Contacts between the two chains:
Residue K142 in chain B is in contact with residue N4 in chain A (closest heavy-atom distance 3.8 Å).
Residue L73 in chain B interacts with residue C8 in chain A (closest heavy-atom distance 4.1 Å).
Residue V231 in chain B interacts with residue I1 in chain A (closest heavy-atom distance 4.1 Å).
Residue Q313 in chain B is in contact with residue K6 in chain A (closest heavy-atom distance 3.1 Å).
Residue K312 in chain B interacts with residue G9 in chain A (closest heavy-atom distance 4.4 Å).
Residue R148 in chain B contacts residue N4 in chain A (closest heavy-atom distance 4.9 Å).
Residue V140 in chain B interacts with residue N4 in chain A (closest heavy-atom distance 3.7 Å).
Residue R148 in chain B contacts residue D7 in chain A (closest heavy-atom distance 4.1 Å).
Residue Q313 in chain B is in contact with residue C8 in chain A (closest heavy-atom distance 4.9 Å).
Residue T230 in chain B is in contact with residue I1 in chain A (closest heavy-atom distance 4.6 Å).
Residue E250 in chain B contacts residue L10 in chain A (closest heavy-atom distance 3.0 Å).
Residue V251 in chain B is in contact with residue F11 in chain A (closest heavy-atom distance 4.4 Å).
Residue V139 in chain B is in contact with residue N4 in chain A (closest heavy-atom distance 3.3 Å).
Residue N311 in chain B is in contact with residue C8 in chain A (closest heavy-atom distance 4.1 Å).
Residue L227 in chain B contacts residue L10 in chain A (closest heavy-atom distance 4.4 Å).
Residue V139 in chain B contacts residue C8 in chain A (closest heavy-atom distance 4.1 Å).
Residue N311 in chain B is in contact with residue G9 in chain A (closest heavy-atom distance 3.3 Å).
Residue A247 in chain B contacts residue F11 in chain A (closest heavy-atom distance 3.6 Å).
Residue A247 in chain B contacts residue L2 in chain A (closest heavy-atom distance 3.4 Å).
Residue E250 in chain B is in contact with residue F11 in chain A (closest heavy-atom distance 4.4 Å).
Residue K246 in chain B interacts with residue F11 in chain A (closest heavy-atom distance 4.4 Å).
Residue T244 in chain B is in contact with residue I1 in chain A (closest heavy-atom distance 4.4 Å).
Residue V251 in chain B interacts with residue L5 in chain A (closest heavy-atom distance 3.7 Å).
Residue T243 in chain B is in contact with residue L2 in chain A (closest heavy-atom distance 3.2 Å).
Residue Q313 in chain B contacts residue G9 in chain A (closest heavy-atom distance 4.1 Å).
Residue M310 in chain B is in contact with residue G9 in chain A (closest heavy-atom distance 4.5 Å).
Residue V231 in chain B contacts residue L5 in chain A (closest heavy-atom distance 4.4 Å).
Residue R136 in chain B is in contact with residue G9 in chain A (closest heavy-atom distance 4.8 Å).
Residue R136 in chain B is in contact with residue C8 in chain A (closest heavy-atom distance 3.1 Å).
Residue T243 in chain B interacts with residue F11 in chain A (closest heavy-atom distance 4.0 Å).
Residue M254 in chain B is in contact with residue L10 in chain A (closest heavy-atom distance 4.8 Å).
Residue A234 in chain B is in contact with residue I1 in chain A (closest heavy-atom distance 4.0 Å).
Residue V140 in chain B interacts with residue C8 in chain A (closest heavy-atom distance 4.2 Å).
Residue V140 in chain B is in contact with residue I1 in chain A (closest heavy-atom distance 4.4 Å).
Residue V251 in chain B contacts residue L10 in chain A (closest heavy-atom distance 4.0 Å).
Residue N74 in chain B contacts residue D7 in chain A (closest heavy-atom distance 4.8 Å).
Residue Q313 in chain B interacts with residue D7 in chain A (closest heavy-atom distance 3.7 Å).
Residue L73 in chain B is in contact with residue D7 in chain A (closest heavy-atom distance 3.3 Å).
Residue R136 in chain B interacts with residue L10 in chain A (closest heavy-atom distance 3.6 Å).
Residue T244 in chain B contacts residue L2 in chain A (closest heavy-atom distance 3.7 Å).
Residue A247 in chain B is in contact with residue L5 in chain A (closest heavy-atom distance 4.2 Å).
Residue V140 in chain B is in contact with residue L5 in chain A (closest heavy-atom distance 3.8 Å).
Residue M258 in chain B interacts with residue L10 in chain A (closest heavy-atom distance 4.1 Å).
Residue K312 in chain B interacts with residue F11 in chain A (closest heavy-atom distance 4.5 Å).

The following describes two proteins that form a bound complex.

Sequence of chain B:
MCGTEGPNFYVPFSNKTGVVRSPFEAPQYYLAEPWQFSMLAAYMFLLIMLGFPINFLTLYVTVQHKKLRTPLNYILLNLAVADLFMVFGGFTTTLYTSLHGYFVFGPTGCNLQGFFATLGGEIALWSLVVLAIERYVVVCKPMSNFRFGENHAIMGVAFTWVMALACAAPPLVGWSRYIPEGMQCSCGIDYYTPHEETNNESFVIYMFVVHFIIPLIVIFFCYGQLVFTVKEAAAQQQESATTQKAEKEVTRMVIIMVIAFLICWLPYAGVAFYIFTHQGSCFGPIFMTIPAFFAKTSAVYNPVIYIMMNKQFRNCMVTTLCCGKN

Sequence of chain A:
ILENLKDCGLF